Contacts between the two chains:
Residue T22 in chain B contacts residue N85 in chain A (closest heavy-atom distance 4.8 Å).
Residue Y285 in chain B interacts with residue I84 in chain A (closest heavy-atom distance 3.9 Å).
Residue T22 in chain B contacts residue I84 in chain A (closest heavy-atom distance 2.6 Å).
Residue E281 in chain B interacts with residue V86 in chain A (closest heavy-atom distance 4.4 Å).
Residue I26 in chain B is in contact with residue N87 in chain A (closest heavy-atom distance 4.2 Å).
Residue E281 in chain B interacts with residue N87 in chain A (closest heavy-atom distance 3.3 Å).
Residue T22 in chain B contacts residue V86 in chain A (closest heavy-atom distance 4.9 Å).
Residue L18 in chain B contacts residue R80 in chain A (closest heavy-atom distance 4.2 Å).
Residue L18 in chain B interacts with residue I84 in chain A (closest heavy-atom distance 3.8 Å).
Residue G284 in chain B contacts residue N85 in chain A (closest heavy-atom distance 4.1 Å).
Residue Y285 in chain B interacts with residue N85 in chain A (closest heavy-atom distance 3.6 Å).
Residue T25 in chain B is in contact with residue A90 in chain A (closest heavy-atom distance 4.0 Å).
Residue T25 in chain B interacts with residue K89 in chain A (closest heavy-atom distance 3.6 Å).
Residue G28 in chain B contacts residue Q93 in chain A (closest heavy-atom distance 4.6 Å).
Residue I26 in chain B interacts with residue K89 in chain A (closest heavy-atom distance 4.6 Å).
Residue I26 in chain B contacts residue V86 in chain A (closest heavy-atom distance 4.7 Å).
Residue L18 in chain B contacts residue T79 in chain A (closest heavy-atom distance 4.9 Å).

Sequence of chain A:
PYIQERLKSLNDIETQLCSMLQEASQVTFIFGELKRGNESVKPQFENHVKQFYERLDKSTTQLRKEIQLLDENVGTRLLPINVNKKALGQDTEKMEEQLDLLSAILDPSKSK

This data describes a binding interaction between two proteins.

Sequence of chain B:
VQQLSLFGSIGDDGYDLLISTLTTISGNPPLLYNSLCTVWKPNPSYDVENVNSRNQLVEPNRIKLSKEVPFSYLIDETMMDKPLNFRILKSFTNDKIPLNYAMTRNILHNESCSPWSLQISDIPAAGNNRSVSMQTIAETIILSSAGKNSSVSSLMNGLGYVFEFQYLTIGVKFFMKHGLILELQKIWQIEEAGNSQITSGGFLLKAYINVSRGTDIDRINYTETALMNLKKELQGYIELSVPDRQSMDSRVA